Sequence of the first protein:
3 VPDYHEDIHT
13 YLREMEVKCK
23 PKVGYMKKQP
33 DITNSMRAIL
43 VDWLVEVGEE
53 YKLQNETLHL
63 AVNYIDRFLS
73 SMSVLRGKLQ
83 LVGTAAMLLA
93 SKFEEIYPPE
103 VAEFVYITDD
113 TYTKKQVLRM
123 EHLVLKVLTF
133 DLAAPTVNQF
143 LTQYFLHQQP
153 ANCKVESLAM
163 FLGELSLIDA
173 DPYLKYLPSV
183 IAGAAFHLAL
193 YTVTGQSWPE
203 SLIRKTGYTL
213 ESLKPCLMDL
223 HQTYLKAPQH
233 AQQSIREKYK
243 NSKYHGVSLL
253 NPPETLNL

Sequence of the second protein:
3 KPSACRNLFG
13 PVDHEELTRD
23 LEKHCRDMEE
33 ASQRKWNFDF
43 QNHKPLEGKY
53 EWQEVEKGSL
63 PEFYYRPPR

These two protein chains interact to form a complex.

Residue-level contacts at the interface:
Residue L83 in the first protein is in contact with residue L23 in the second protein (closest heavy-atom distance 4.0 Å).
Residue K128 in the first protein interacts with residue H26 in the second protein (closest heavy-atom distance 3.2 Å).
Residue Y114 in the first protein interacts with residue H16 in the second protein (closest heavy-atom distance 3.8 Å).
Residue L125 in the first protein interacts with residue L23 in the second protein (closest heavy-atom distance 4.3 Å).
Residue V49 in the first protein contacts residue A6 in the second protein (closest heavy-atom distance 4.0 Å).
Residue D111 in the first protein interacts with residue R8 in the second protein (closest heavy-atom distance 3.7 Å).
Residue R121 in the first protein contacts residue E24 in the second protein (closest heavy-atom distance 2.9 Å).
Residue Q82 in the first protein interacts with residue R8 in the second protein (closest heavy-atom distance 2.8 Å).
Residue I109 in the first protein is in contact with residue A6 in the second protein (closest heavy-atom distance 3.2 Å).
Residue T110 in the first protein contacts residue R8 in the second protein (closest heavy-atom distance 3.5 Å).
Residue T113 in the first protein interacts with residue N9 in the second protein (closest heavy-atom distance 2.7 Å).
Residue T115 in the first protein interacts with residue H16 in the second protein (closest heavy-atom distance 4.0 Å).
Residue Q82 in the first protein interacts with residue N9 in the second protein (closest heavy-atom distance 3.6 Å).
Residue Q118 in the first protein interacts with residue T20 in the second protein (closest heavy-atom distance 3.5 Å).
Residue Y108 in the first protein is in contact with residue P4 in the second protein (closest heavy-atom distance 3.1 Å).
Residue I109 in the first protein contacts residue R8 in the second protein (closest heavy-atom distance 3.2 Å).
Residue T113 in the first protein interacts with residue V14 in the second protein (closest heavy-atom distance 3.6 Å).
Residue L42 in the first protein contacts residue L10 in the second protein (closest heavy-atom distance 3.9 Å).
Residue R121 in the first protein contacts residue T20 in the second protein (closest heavy-atom distance 3.4 Å).
Residue I41 in the first protein interacts with residue L10 in the second protein (closest heavy-atom distance 4.1 Å).
Residue K128 in the first protein interacts with residue D29 in the second protein (closest heavy-atom distance 3.6 Å).
Residue T113 in the first protein contacts residue G12 in the second protein (closest heavy-atom distance 3.9 Å).
Residue E48 in the first protein contacts residue R8 in the second protein (closest heavy-atom distance 2.9 Å).
Residue Y114 in the first protein contacts residue V14 in the second protein (closest heavy-atom distance 4.2 Å).
Residue T110 in the first protein is in contact with residue N9 in the second protein (closest heavy-atom distance 3.7 Å).
Residue Q118 in the first protein is in contact with residue H16 in the second protein (closest heavy-atom distance 3.1 Å).
Residue R121 in the first protein is in contact with residue L23 in the second protein (closest heavy-atom distance 3.9 Å).
Residue R121 in the first protein contacts residue C27 in the second protein (closest heavy-atom distance 3.4 Å).
Residue G79 in the first protein is in contact with residue F11 in the second protein (closest heavy-atom distance 4.4 Å).
Residue I109 in the first protein interacts with residue C7 in the second protein (closest heavy-atom distance 3.5 Å).
Residue Y108 in the first protein contacts residue K3 in the second protein (closest heavy-atom distance 2.9 Å).
Residue I41 in the first protein is in contact with residue F11 in the second protein (closest heavy-atom distance 3.7 Å).
Residue D111 in the first protein interacts with residue N9 in the second protein (closest heavy-atom distance 3.7 Å).
Residue W45 in the first protein interacts with residue L10 in the second protein (closest heavy-atom distance 4.0 Å).
Residue M122 in the first protein is in contact with residue L23 in the second protein (closest heavy-atom distance 4.0 Å).
Residue H124 in the first protein interacts with residue C27 in the second protein (closest heavy-atom distance 3.8 Å).
Residue D111 in the first protein interacts with residue C7 in the second protein (closest heavy-atom distance 3.8 Å).
Residue W45 in the first protein contacts residue A6 in the second protein (closest heavy-atom distance 2.8 Å).
Residue M38 in the first protein interacts with residue F11 in the second protein (closest heavy-atom distance 3.8 Å).
Residue L125 in the first protein contacts residue C27 in the second protein (closest heavy-atom distance 4.4 Å).
Residue L125 in the first protein interacts with residue H26 in the second protein (closest heavy-atom distance 3.7 Å).
Residue G79 in the first protein contacts residue V14 in the second protein (closest heavy-atom distance 3.8 Å).
Residue E52 in the first protein interacts with residue P4 in the second protein (closest heavy-atom distance 3.2 Å).
Residue Q118 in the first protein is in contact with residue L19 in the second protein (closest heavy-atom distance 3.1 Å).
Residue L81 in the first protein interacts with residue F11 in the second protein (closest heavy-atom distance 4.0 Å).
Residue D44 in the first protein is in contact with residue R8 in the second protein (closest heavy-atom distance 4.3 Å).
Residue W45 in the first protein interacts with residue R8 in the second protein (closest heavy-atom distance 3.5 Å).
Residue R78 in the first protein is in contact with residue F11 in the second protein (closest heavy-atom distance 3.6 Å).
Residue Y108 in the first protein is in contact with residue C7 in the second protein (closest heavy-atom distance 3.6 Å).
Residue T113 in the first protein contacts residue H16 in the second protein (closest heavy-atom distance 3.0 Å).
Residue Q82 in the first protein is in contact with residue L10 in the second protein (closest heavy-atom distance 3.1 Å).
Residue E48 in the first protein interacts with residue S5 in the second protein (closest heavy-atom distance 3.0 Å).
Residue L83 in the first protein is in contact with residue L19 in the second protein (closest heavy-atom distance 4.2 Å).
Residue Q118 in the first protein interacts with residue L23 in the second protein (closest heavy-atom distance 3.9 Å).
Residue E52 in the first protein is in contact with residue A6 in the second protein (closest heavy-atom distance 3.8 Å).
Residue K80 in the first protein interacts with residue D22 in the second protein (closest heavy-atom distance 4.0 Å).
Residue D111 in the first protein interacts with residue K3 in the second protein (closest heavy-atom distance 3.4 Å).
Residue E48 in the first protein interacts with residue A6 in the second protein (closest heavy-atom distance 3.8 Å).
Residue K80 in the first protein interacts with residue L19 in the second protein (closest heavy-atom distance 4.0 Å).
Residue Y114 in the first protein interacts with residue L19 in the second protein (closest heavy-atom distance 3.6 Å).